Sequence of chain A:
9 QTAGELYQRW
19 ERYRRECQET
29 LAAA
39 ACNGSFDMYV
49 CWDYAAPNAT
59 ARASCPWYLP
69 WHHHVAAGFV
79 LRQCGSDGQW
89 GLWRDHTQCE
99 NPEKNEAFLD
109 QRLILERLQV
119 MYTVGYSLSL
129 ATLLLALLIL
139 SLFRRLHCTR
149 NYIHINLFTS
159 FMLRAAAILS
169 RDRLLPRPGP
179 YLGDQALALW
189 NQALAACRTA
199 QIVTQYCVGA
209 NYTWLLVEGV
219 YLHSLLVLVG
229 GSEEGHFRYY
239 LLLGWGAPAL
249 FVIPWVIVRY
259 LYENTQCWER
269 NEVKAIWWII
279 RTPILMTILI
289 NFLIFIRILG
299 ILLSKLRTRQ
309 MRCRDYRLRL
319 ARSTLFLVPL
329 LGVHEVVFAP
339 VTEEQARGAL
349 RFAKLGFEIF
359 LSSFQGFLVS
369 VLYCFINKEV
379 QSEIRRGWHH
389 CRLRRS

This data describes a binding interaction between two proteins.

Contacts between the two chains:
Residue R279 in chain A contacts residue H1 in chain B (closest heavy-atom distance 3.7 Å).
Residue I166 in chain A contacts residue Q3 in chain B (closest heavy-atom distance 3.4 Å).
Residue W18 in chain A contacts residue L26 in chain B (closest heavy-atom distance 3.5 Å).
Residue W275 in chain A contacts residue T5 in chain B (closest heavy-atom distance 3.8 Å).
Residue R268 in chain A is in contact with residue S8 in chain B (closest heavy-atom distance 3.6 Å).
Residue Y47 in chain A contacts residue L26 in chain B (closest heavy-atom distance 4.2 Å).
Residue Y124 in chain A interacts with residue Q3 in chain B (closest heavy-atom distance 2.8 Å).
Residue L14 in chain A contacts residue A19 in chain B (closest heavy-atom distance 3.7 Å).
Residue A11 in chain A is in contact with residue D15 in chain B (closest heavy-atom distance 3.6 Å).
Residue D45 in chain A is in contact with residue L26 in chain B (closest heavy-atom distance 4.0 Å).
Residue E267 in chain A contacts residue S11 in chain B (closest heavy-atom distance 3.1 Å).
Residue L113 in chain A interacts with residue Y13 in chain B (closest heavy-atom distance 3.8 Å).
Residue Q9 in chain A interacts with residue D15 in chain B (closest heavy-atom distance 3.5 Å).
Residue Q117 in chain A contacts residue K10 in chain B (closest heavy-atom distance 2.4 Å).
Residue H94 in chain A is in contact with residue L27 in chain B (closest heavy-atom distance 3.6 Å).
Residue I357 in chain A is in contact with residue F6 in chain B (closest heavy-atom distance 3.6 Å).
Residue Y66 in chain A interacts with residue L26 in chain B (closest heavy-atom distance 3.4 Å).
Residue R268 in chain A is in contact with residue S11 in chain B (closest heavy-atom distance 3.4 Å).
Residue Y120 in chain A contacts residue F6 in chain B (closest heavy-atom distance 3.5 Å).
Residue R92 in chain A interacts with residue L27 in chain B (closest heavy-atom distance 3.4 Å).
Residue P178 in chain A interacts with residue D21 in chain B (closest heavy-atom distance 4.1 Å).
Residue M46 in chain A contacts residue L26 in chain B (closest heavy-atom distance 3.2 Å).
Residue P68 in chain A interacts with residue A19 in chain B (closest heavy-atom distance 4.0 Å).
Residue L67 in chain A interacts with residue V23 in chain B (closest heavy-atom distance 3.8 Å).
Residue L113 in chain A is in contact with residue F6 in chain B (closest heavy-atom distance 3.6 Å).
Residue Y120 in chain A contacts residue Q3 in chain B (closest heavy-atom distance 3.5 Å).
Residue W69 in chain A is in contact with residue Q20 in chain B (closest heavy-atom distance 3.3 Å).
Residue F106 in chain A contacts residue Y13 in chain B (closest heavy-atom distance 2.5 Å).
Residue Y47 in chain A interacts with residue V23 in chain B (closest heavy-atom distance 3.9 Å).
Residue V206 in chain A contacts residue H1 in chain B (closest heavy-atom distance 3.5 Å).
Residue W275 in chain A is in contact with residue H1 in chain B (closest heavy-atom distance 3.4 Å).
Residue Q109 in chain A is in contact with residue Y13 in chain B (closest heavy-atom distance 4.2 Å).
Residue W18 in chain A interacts with residue F22 in chain B (closest heavy-atom distance 3.5 Å).
Residue L113 in chain A is in contact with residue K10 in chain B (closest heavy-atom distance 4.2 Å).
Residue R110 in chain A is in contact with residue R17 in chain B (closest heavy-atom distance 3.3 Å).
Residue L107 in chain A is in contact with residue Y13 in chain B (closest heavy-atom distance 3.9 Å).
Residue E267 in chain A interacts with residue T7 in chain B (closest heavy-atom distance 3.3 Å).
Residue F106 in chain A is in contact with residue E16 in chain B (closest heavy-atom distance 3.8 Å).
Residue W69 in chain A contacts residue V23 in chain B (closest heavy-atom distance 3.8 Å).
Residue P178 in chain A is in contact with residue A18 in chain B (closest heavy-atom distance 3.8 Å).
Residue R162 in chain A contacts residue H1 in chain B (closest heavy-atom distance 3.4 Å).
Residue T10 in chain A interacts with residue D15 in chain B (closest heavy-atom distance 3.9 Å).
Residue R110 in chain A interacts with residue Y13 in chain B (closest heavy-atom distance 3.2 Å).
Residue P176 in chain A interacts with residue L14 in chain B (closest heavy-atom distance 3.8 Å).
Residue L353 in chain A is in contact with residue F6 in chain B (closest heavy-atom distance 4.0 Å).
Residue Y210 in chain A interacts with residue H1 in chain B (closest heavy-atom distance 4.1 Å).
Residue Y47 in chain A contacts residue L27 in chain B (closest heavy-atom distance 3.7 Å).
Residue R349 in chain A is in contact with residue D9 in chain B (closest heavy-atom distance 2.9 Å).
Residue L14 in chain A contacts residue F22 in chain B (closest heavy-atom distance 3.8 Å).
Residue R268 in chain A interacts with residue D15 in chain B (closest heavy-atom distance 2.9 Å).
Residue E267 in chain A is in contact with residue G4 in chain B (closest heavy-atom distance 4.2 Å).
Residue M46 in chain A is in contact with residue G30 in chain B (closest heavy-atom distance 3.7 Å).
Residue W275 in chain A is in contact with residue G4 in chain B (closest heavy-atom distance 4.1 Å).
Residue N269 in chain A is in contact with residue S8 in chain B (closest heavy-atom distance 3.2 Å).
Residue E267 in chain A is in contact with residue S8 in chain B (closest heavy-atom distance 3.3 Å).
Residue N99 in chain A interacts with residue Q20 in chain B (closest heavy-atom distance 3.1 Å).
Residue R162 in chain A interacts with residue Q3 in chain B (closest heavy-atom distance 3.8 Å).
Residue R169 in chain A contacts residue T7 in chain B (closest heavy-atom distance 3.6 Å).
Residue L107 in chain A interacts with residue R17 in chain B (closest heavy-atom distance 3.4 Å).
Residue Y15 in chain A interacts with residue F22 in chain B (closest heavy-atom distance 3.5 Å).

Sequence of chain B:
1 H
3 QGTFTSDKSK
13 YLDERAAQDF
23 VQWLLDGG